Sequence of protein 1:
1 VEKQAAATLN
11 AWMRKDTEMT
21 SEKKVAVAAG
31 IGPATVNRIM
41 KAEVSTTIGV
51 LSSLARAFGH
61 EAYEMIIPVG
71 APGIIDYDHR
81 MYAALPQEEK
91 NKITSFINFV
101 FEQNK

Residue-level contacts at the interface:
Residue F99 in protein 1 interacts with residue F96 in protein 2 (closest heavy-atom distance 3.5 Å).
Residue F99 in protein 1 is in contact with residue S95 in protein 2 (closest heavy-atom distance 4.6 Å).
Residue F99 in protein 1 interacts with residue K92 in protein 2 (closest heavy-atom distance 4.7 Å).
Residue Q103 in protein 1 is in contact with residue S95 in protein 2 (closest heavy-atom distance 4.0 Å).

The following describes two proteins that form a bound complex.

Sequence of protein 2:
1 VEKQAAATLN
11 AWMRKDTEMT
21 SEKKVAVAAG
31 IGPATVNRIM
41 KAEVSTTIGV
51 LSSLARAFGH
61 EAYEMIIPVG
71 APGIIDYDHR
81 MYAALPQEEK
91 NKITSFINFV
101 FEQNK